These two protein chains interact to form a complex.

Residue-level contacts at the interface:
Residue A114 in chain B contacts residue L9 in chain A (closest heavy-atom distance 3.9 Å).
Residue N103 in chain B contacts residue F27 in chain A (closest heavy-atom distance 4.1 Å).
Residue P73 in chain B contacts residue A33 in chain A (closest heavy-atom distance 3.8 Å).
Residue D92 in chain B contacts residue S34 in chain A (closest heavy-atom distance 3.2 Å).
Residue L165 in chain B interacts with residue L15 in chain A (closest heavy-atom distance 3.8 Å).
Residue F169 in chain B contacts residue L15 in chain A (closest heavy-atom distance 4.2 Å).
Residue A95 in chain B interacts with residue L2 in chain A (closest heavy-atom distance 3.6 Å).
Residue A112 in chain B is in contact with residue F30 in chain A (closest heavy-atom distance 3.9 Å).
Residue V117 in chain B is in contact with residue A8 in chain A (closest heavy-atom distance 4.0 Å).
Residue Q107 in chain B is in contact with residue F27 in chain A (closest heavy-atom distance 3.7 Å).
Residue H104 in chain B is in contact with residue F27 in chain A (closest heavy-atom distance 3.6 Å).
Residue S113 in chain B is in contact with residue L15 in chain A (closest heavy-atom distance 3.5 Å).
Residue A97 in chain B is in contact with residue F30 in chain A (closest heavy-atom distance 3.6 Å).
Residue R157 in chain B is in contact with residue I19 in chain A (closest heavy-atom distance 3.4 Å).
Residue E118 in chain B interacts with residue N3 in chain A (closest heavy-atom distance 4.0 Å).
Residue H104 in chain B contacts residue S28 in chain A (closest heavy-atom distance 2.9 Å).
Residue A114 in chain B is in contact with residue A12 in chain A (closest heavy-atom distance 4.0 Å).
Residue R164 in chain B contacts residue L15 in chain A (closest heavy-atom distance 2.6 Å).
Residue M63 in chain B interacts with residue F30 in chain A (closest heavy-atom distance 3.7 Å).
Residue Y64 in chain B interacts with residue F30 in chain A (closest heavy-atom distance 4.2 Å).
Residue R164 in chain B contacts residue F16 in chain A (closest heavy-atom distance 4.1 Å).
Residue I65 in chain B is in contact with residue F30 in chain A (closest heavy-atom distance 3.8 Å).
Residue R164 in chain B contacts residue D18 in chain A (closest heavy-atom distance 2.9 Å).
Residue L165 in chain B interacts with residue F16 in chain A (closest heavy-atom distance 3.5 Å).
Residue M161 in chain B interacts with residue I19 in chain A (closest heavy-atom distance 3.9 Å).
Residue L91 in chain B contacts residue S34 in chain A (closest heavy-atom distance 3.9 Å).
Residue E118 in chain B interacts with residue A8 in chain A (closest heavy-atom distance 3.4 Å).
Residue Y126 in chain B is in contact with residue L2 in chain A (closest heavy-atom distance 4.0 Å).
Residue F71 in chain B interacts with residue A33 in chain A (closest heavy-atom distance 3.8 Å).
Residue Y96 in chain B is in contact with residue S31 in chain A (closest heavy-atom distance 2.8 Å).
Residue L108 in chain B contacts residue S28 in chain A (closest heavy-atom distance 3.4 Å).
Residue L108 in chain B is in contact with residue F30 in chain A (closest heavy-atom distance 3.5 Å).
Residue Q111 in chain B contacts residue F30 in chain A (closest heavy-atom distance 4.1 Å).
Residue M161 in chain B interacts with residue F16 in chain A (closest heavy-atom distance 3.7 Å).
Residue Q111 in chain B contacts residue V4 in chain A (closest heavy-atom distance 3.5 Å).
Residue L109 in chain B interacts with residue F16 in chain A (closest heavy-atom distance 4.1 Å).
Residue M115 in chain B interacts with residue V4 in chain A (closest heavy-atom distance 4.2 Å).
Residue A114 in chain B is in contact with residue A8 in chain A (closest heavy-atom distance 3.7 Å).
Residue R164 in chain B contacts residue I19 in chain A (closest heavy-atom distance 3.5 Å).
Residue Y110 in chain B is in contact with residue A12 in chain A (closest heavy-atom distance 3.9 Å).
Residue A95 in chain B interacts with residue F30 in chain A (closest heavy-atom distance 3.8 Å).
Residue A114 in chain B interacts with residue V4 in chain A (closest heavy-atom distance 3.4 Å).
Residue L91 in chain B contacts residue T32 in chain A (closest heavy-atom distance 3.8 Å).
Residue R160 in chain B is in contact with residue I19 in chain A (closest heavy-atom distance 4.1 Å).
Residue V94 in chain B interacts with residue A33 in chain A (closest heavy-atom distance 2.9 Å).
Residue Y96 in chain B contacts residue F30 in chain A (closest heavy-atom distance 3.4 Å).
Residue M115 in chain B contacts residue L2 in chain A (closest heavy-atom distance 3.5 Å).
Residue E168 in chain B interacts with residue L15 in chain A (closest heavy-atom distance 3.6 Å).
Residue S113 in chain B contacts residue F16 in chain A (closest heavy-atom distance 4.0 Å).
Residue E118 in chain B is in contact with residue V4 in chain A (closest heavy-atom distance 3.3 Å).
Residue E118 in chain B is in contact with residue S5 in chain A (closest heavy-atom distance 2.8 Å).
Residue A95 in chain B contacts residue S31 in chain A (closest heavy-atom distance 3.6 Å).
Residue A97 in chain B contacts residue G29 in chain A (closest heavy-atom distance 3.4 Å).
Residue V94 in chain B contacts residue T32 in chain A (closest heavy-atom distance 3.3 Å).
Residue M115 in chain B contacts residue F30 in chain A (closest heavy-atom distance 3.6 Å).
Residue S113 in chain B is in contact with residue A12 in chain A (closest heavy-atom distance 3.6 Å).
Residue D92 in chain B is in contact with residue T32 in chain A (closest heavy-atom distance 3.6 Å).
Residue V94 in chain B interacts with residue S31 in chain A (closest heavy-atom distance 4.0 Å).
Residue Y110 in chain B interacts with residue F16 in chain A (closest heavy-atom distance 3.7 Å).
Residue L91 in chain B interacts with residue A33 in chain A (closest heavy-atom distance 3.1 Å).

Sequence of chain B:
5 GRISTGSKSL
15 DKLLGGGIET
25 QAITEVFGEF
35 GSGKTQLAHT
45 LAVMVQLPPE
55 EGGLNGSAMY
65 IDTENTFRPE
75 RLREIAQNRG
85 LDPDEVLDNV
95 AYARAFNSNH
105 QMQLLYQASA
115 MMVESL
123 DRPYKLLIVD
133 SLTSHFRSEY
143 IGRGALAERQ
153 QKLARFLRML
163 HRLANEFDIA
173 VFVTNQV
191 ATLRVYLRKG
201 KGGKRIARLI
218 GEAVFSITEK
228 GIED

Sequence of chain A:
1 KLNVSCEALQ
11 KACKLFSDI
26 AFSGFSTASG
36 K